Sequence of the first protein:
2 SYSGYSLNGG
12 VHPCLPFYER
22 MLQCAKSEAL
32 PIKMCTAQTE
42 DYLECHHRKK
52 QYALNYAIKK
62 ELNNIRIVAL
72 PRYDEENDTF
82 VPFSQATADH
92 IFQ

Contacts between the two chains:
Residue G100 in the second protein interacts with residue G11 in the first protein (closest heavy-atom distance 4.5 Å).
Residue G100 in the second protein is in contact with residue G10 in the first protein (closest heavy-atom distance 3.2 Å).
Residue V104 in the second protein interacts with residue S4 in the first protein (closest heavy-atom distance 3.6 Å).
Residue F103 in the second protein contacts residue V12 in the first protein (closest heavy-atom distance 3.3 Å).
Residue Q105 in the second protein contacts residue Y6 in the first protein (closest heavy-atom distance 3.9 Å).
Residue V104 in the second protein interacts with residue G11 in the first protein (closest heavy-atom distance 4.7 Å).
Residue V104 in the second protein interacts with residue G5 in the first protein (closest heavy-atom distance 4.0 Å).
Residue V104 in the second protein contacts residue V12 in the first protein (closest heavy-atom distance 4.2 Å).
Residue G100 in the second protein interacts with residue Y6 in the first protein (closest heavy-atom distance 3.4 Å).
Residue R108 in the second protein is in contact with residue E20 in the first protein (closest heavy-atom distance 3.1 Å).
Residue H101 in the second protein contacts residue G10 in the first protein (closest heavy-atom distance 4.3 Å).
Residue F103 in the second protein is in contact with residue L16 in the first protein (closest heavy-atom distance 3.5 Å).
Residue F99 in the second protein contacts residue G11 in the first protein (closest heavy-atom distance 5.0 Å).
Residue Y107 in the second protein is in contact with residue E20 in the first protein (closest heavy-atom distance 4.3 Å).
Residue Y107 in the second protein interacts with residue L16 in the first protein (closest heavy-atom distance 4.4 Å).
Residue V104 in the second protein interacts with residue Y6 in the first protein (closest heavy-atom distance 3.5 Å).
Residue H101 in the second protein is in contact with residue Y6 in the first protein (closest heavy-atom distance 3.9 Å).

Sequence of the second protein:
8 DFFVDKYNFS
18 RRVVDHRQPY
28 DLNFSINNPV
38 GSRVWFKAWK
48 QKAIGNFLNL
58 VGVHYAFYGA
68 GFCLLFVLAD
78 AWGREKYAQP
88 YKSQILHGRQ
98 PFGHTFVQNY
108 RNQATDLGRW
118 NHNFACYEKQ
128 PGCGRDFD

These two protein chains interact to form a complex.